Sequence of chain B:
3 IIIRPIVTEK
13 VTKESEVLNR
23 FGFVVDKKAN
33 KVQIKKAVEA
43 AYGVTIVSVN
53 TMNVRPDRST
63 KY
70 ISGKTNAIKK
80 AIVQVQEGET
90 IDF

Contacts between the two chains:
Residue P7 in chain B interacts with residue I34 in chain A (closest heavy-atom distance 3.7 Å).
Residue I5 in chain B contacts residue M30 in chain A (closest heavy-atom distance 3.9 Å).
Residue R6 in chain B contacts residue A33 in chain A (closest heavy-atom distance 3.8 Å).

Sequence of chain A:
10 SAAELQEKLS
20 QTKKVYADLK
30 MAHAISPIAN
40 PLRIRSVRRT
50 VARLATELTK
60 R

This data describes a binding interaction between two proteins.